Sequence of the first protein:
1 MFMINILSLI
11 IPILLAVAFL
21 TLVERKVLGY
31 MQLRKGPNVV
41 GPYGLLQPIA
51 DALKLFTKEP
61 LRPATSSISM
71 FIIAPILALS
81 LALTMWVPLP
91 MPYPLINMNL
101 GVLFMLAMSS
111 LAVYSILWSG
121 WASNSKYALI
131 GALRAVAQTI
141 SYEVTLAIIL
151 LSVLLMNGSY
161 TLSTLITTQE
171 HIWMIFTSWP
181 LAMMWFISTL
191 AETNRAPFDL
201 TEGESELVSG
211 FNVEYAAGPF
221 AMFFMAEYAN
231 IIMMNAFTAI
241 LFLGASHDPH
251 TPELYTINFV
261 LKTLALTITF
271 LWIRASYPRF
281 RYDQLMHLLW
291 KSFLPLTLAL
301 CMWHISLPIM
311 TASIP

Sequence of the second protein:
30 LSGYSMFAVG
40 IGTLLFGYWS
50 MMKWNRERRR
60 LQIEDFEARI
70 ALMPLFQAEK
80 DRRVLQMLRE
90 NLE

The following describes two proteins that form a bound complex.

Contacts between the two chains:
Residue I172 in the first protein interacts with residue G46 in the second protein (closest heavy-atom distance 3.4 Å).
Residue M156 in the first protein is in contact with residue M50 in the second protein (closest heavy-atom distance 4.7 Å).
Residue I172 in the first protein is in contact with residue F45 in the second protein (closest heavy-atom distance 3.7 Å).
Residue I172 in the first protein contacts residue M50 in the second protein (closest heavy-atom distance 4.9 Å).
Residue T311 in the first protein contacts residue Y47 in the second protein (closest heavy-atom distance 4.9 Å).
Residue T177 in the first protein interacts with residue L43 in the second protein (closest heavy-atom distance 4.6 Å).
Residue W179 in the first protein contacts residue T42 in the second protein (closest heavy-atom distance 4.2 Å).
Residue L307 in the first protein interacts with residue Y47 in the second protein (closest heavy-atom distance 4.8 Å).
Residue W179 in the first protein is in contact with residue L43 in the second protein (closest heavy-atom distance 4.6 Å).
Residue F176 in the first protein is in contact with residue G46 in the second protein (closest heavy-atom distance 4.3 Å).
Residue T177 in the first protein interacts with residue Y47 in the second protein (closest heavy-atom distance 4.5 Å).
Residue T177 in the first protein is in contact with residue G46 in the second protein (closest heavy-atom distance 3.7 Å).
Residue S313 in the first protein contacts residue M50 in the second protein (closest heavy-atom distance 3.9 Å).
Residue F176 in the first protein interacts with residue L43 in the second protein (closest heavy-atom distance 3.8 Å).
Residue T177 in the first protein interacts with residue M50 in the second protein (closest heavy-atom distance 4.3 Å).
Residue F176 in the first protein interacts with residue T42 in the second protein (closest heavy-atom distance 3.3 Å).
Residue I314 in the first protein contacts residue R58 in the second protein (closest heavy-atom distance 4.8 Å).
Residue S313 in the first protein contacts residue M51 in the second protein (closest heavy-atom distance 3.5 Å).
Residue I314 in the first protein interacts with residue N54 in the second protein (closest heavy-atom distance 4.9 Å).
Residue W179 in the first protein interacts with residue G39 in the second protein (closest heavy-atom distance 3.6 Å).
Residue T311 in the first protein interacts with residue M51 in the second protein (closest heavy-atom distance 3.8 Å).
Residue I172 in the first protein interacts with residue S49 in the second protein (closest heavy-atom distance 3.5 Å).
Residue S313 in the first protein is in contact with residue N54 in the second protein (closest heavy-atom distance 3.5 Å).
Residue H171 in the first protein contacts residue W53 in the second protein (closest heavy-atom distance 4.6 Å).
Residue W179 in the first protein interacts with residue I40 in the second protein (closest heavy-atom distance 4.9 Å).